Interface contacts:
Residue N233 in protein 1 interacts with residue Q35 in protein 2 (closest heavy-atom distance 3.1 Å).
Residue Q258 in protein 1 interacts with residue S64 in protein 2 (closest heavy-atom distance 3.1 Å).
Residue S64 in protein 1 contacts residue N310 in protein 2 (closest heavy-atom distance 3.4 Å).
Residue R237 in protein 1 is in contact with residue R102 in protein 2 (closest heavy-atom distance 3.2 Å).
Residue E307 in protein 1 contacts residue Y65 in protein 2 (closest heavy-atom distance 3.4 Å).
Residue E229 in protein 1 interacts with residue K305 in protein 2 (closest heavy-atom distance 2.7 Å).
Residue Y65 in protein 1 contacts residue E307 in protein 2 (closest heavy-atom distance 3.1 Å).
Residue R102 in protein 1 contacts residue M238 in protein 2 (closest heavy-atom distance 3.1 Å).
Residue S253 in protein 1 interacts with residue I25 in protein 2 (closest heavy-atom distance 3.4 Å).
Residue M238 in protein 1 is in contact with residue P48 in protein 2 (closest heavy-atom distance 3.6 Å).
Residue K311 in protein 1 is in contact with residue S64 in protein 2 (closest heavy-atom distance 3.0 Å).
Residue N239 in protein 1 interacts with residue R102 in protein 2 (closest heavy-atom distance 3.1 Å).
Residue Y221 in protein 1 is in contact with residue P48 in protein 2 (closest heavy-atom distance 3.3 Å).
Residue Q35 in protein 1 interacts with residue R237 in protein 2 (closest heavy-atom distance 2.9 Å).
Residue Y47 in protein 1 contacts residue Y221 in protein 2 (closest heavy-atom distance 3.5 Å).
Residue V306 in protein 1 is in contact with residue Y65 in protein 2 (closest heavy-atom distance 3.5 Å).
Residue T146 in protein 1 is in contact with residue R230 in protein 2 (closest heavy-atom distance 3.4 Å).
Residue D98 in protein 1 is in contact with residue T244 in protein 2 (closest heavy-atom distance 2.7 Å).
Residue Y65 in protein 1 interacts with residue Q258 in protein 2 (closest heavy-atom distance 3.4 Å).
Residue T244 in protein 1 interacts with residue D98 in protein 2 (closest heavy-atom distance 3.1 Å).
Residue Y65 in protein 1 interacts with residue V306 in protein 2 (closest heavy-atom distance 3.4 Å).
Residue R102 in protein 1 contacts residue N239 in protein 2 (closest heavy-atom distance 3.3 Å).
Residue A24 in protein 1 is in contact with residue A257 in protein 2 (closest heavy-atom distance 3.4 Å).
Residue G50 in protein 1 contacts residue M238 in protein 2 (closest heavy-atom distance 2.8 Å).
Residue A257 in protein 1 contacts residue A24 in protein 2 (closest heavy-atom distance 3.5 Å).
Residue M238 in protein 1 interacts with residue G50 in protein 2 (closest heavy-atom distance 2.8 Å).
Residue Q66 in protein 1 contacts residue Q258 in protein 2 (closest heavy-atom distance 3.6 Å).
Residue P48 in protein 1 interacts with residue Y221 in protein 2 (closest heavy-atom distance 3.5 Å).
Residue M238 in protein 1 interacts with residue Y47 in protein 2 (closest heavy-atom distance 3.5 Å).
Residue S240 in protein 1 contacts residue D98 in protein 2 (closest heavy-atom distance 3.3 Å).
Residue D98 in protein 1 contacts residue S240 in protein 2 (closest heavy-atom distance 2.9 Å).
Residue L232 in protein 1 contacts residue Y247 in protein 2 (closest heavy-atom distance 3.5 Å).
Residue K305 in protein 1 contacts residue E229 in protein 2 (closest heavy-atom distance 3.0 Å).
Residue Y221 in protein 1 contacts residue Y47 in protein 2 (closest heavy-atom distance 3.3 Å).
Residue N310 in protein 1 interacts with residue S64 in protein 2 (closest heavy-atom distance 3.3 Å).
Residue L232 in protein 1 is in contact with residue L245 in protein 2 (closest heavy-atom distance 3.7 Å).
Residue S64 in protein 1 contacts residue K311 in protein 2 (closest heavy-atom distance 3.0 Å).
Residue L245 in protein 1 contacts residue L232 in protein 2 (closest heavy-atom distance 3.7 Å).
Residue D63 in protein 1 contacts residue K311 in protein 2 (closest heavy-atom distance 2.6 Å).
Residue I236 in protein 1 is in contact with residue L245 in protein 2 (closest heavy-atom distance 3.6 Å).
Residue E307 in protein 1 is in contact with residue D225 in protein 2 (closest heavy-atom distance 3.5 Å).
Residue L245 in protein 1 interacts with residue I25 in protein 2 (closest heavy-atom distance 3.6 Å).
Residue E229 in protein 1 contacts residue Y247 in protein 2 (closest heavy-atom distance 3.6 Å).
Residue Y47 in protein 1 contacts residue M238 in protein 2 (closest heavy-atom distance 3.4 Å).
Residue R230 in protein 1 is in contact with residue T146 in protein 2 (closest heavy-atom distance 3.1 Å).
Residue F49 in protein 1 contacts residue M238 in protein 2 (closest heavy-atom distance 3.5 Å).
Residue Q258 in protein 1 interacts with residue Y65 in protein 2 (closest heavy-atom distance 3.6 Å).
Residue P48 in protein 1 is in contact with residue M238 in protein 2 (closest heavy-atom distance 3.4 Å).
Residue I25 in protein 1 interacts with residue S253 in protein 2 (closest heavy-atom distance 3.7 Å).
Residue R102 in protein 1 contacts residue R237 in protein 2 (closest heavy-atom distance 3.1 Å).
Residue S240 in protein 1 interacts with residue R102 in protein 2 (closest heavy-atom distance 3.6 Å).
Residue T243 in protein 1 contacts residue T243 in protein 2 (closest heavy-atom distance 2.9 Å).
Residue W55 in protein 1 contacts residue I254 in protein 2 (closest heavy-atom distance 3.5 Å).
Residue Y247 in protein 1 interacts with residue E229 in protein 2 (closest heavy-atom distance 3.5 Å).
Residue R237 in protein 1 interacts with residue Q35 in protein 2 (closest heavy-atom distance 2.9 Å).
Residue L97 in protein 1 is in contact with residue L250 in protein 2 (closest heavy-atom distance 3.6 Å).
Residue Y247 in protein 1 is in contact with residue L232 in protein 2 (closest heavy-atom distance 3.4 Å).
Residue M238 in protein 1 contacts residue F49 in protein 2 (closest heavy-atom distance 3.6 Å).
Residue K311 in protein 1 is in contact with residue D63 in protein 2 (closest heavy-atom distance 2.8 Å).
Residue M238 in protein 1 is in contact with residue R102 in protein 2 (closest heavy-atom distance 2.9 Å).

Sequence of protein 2:
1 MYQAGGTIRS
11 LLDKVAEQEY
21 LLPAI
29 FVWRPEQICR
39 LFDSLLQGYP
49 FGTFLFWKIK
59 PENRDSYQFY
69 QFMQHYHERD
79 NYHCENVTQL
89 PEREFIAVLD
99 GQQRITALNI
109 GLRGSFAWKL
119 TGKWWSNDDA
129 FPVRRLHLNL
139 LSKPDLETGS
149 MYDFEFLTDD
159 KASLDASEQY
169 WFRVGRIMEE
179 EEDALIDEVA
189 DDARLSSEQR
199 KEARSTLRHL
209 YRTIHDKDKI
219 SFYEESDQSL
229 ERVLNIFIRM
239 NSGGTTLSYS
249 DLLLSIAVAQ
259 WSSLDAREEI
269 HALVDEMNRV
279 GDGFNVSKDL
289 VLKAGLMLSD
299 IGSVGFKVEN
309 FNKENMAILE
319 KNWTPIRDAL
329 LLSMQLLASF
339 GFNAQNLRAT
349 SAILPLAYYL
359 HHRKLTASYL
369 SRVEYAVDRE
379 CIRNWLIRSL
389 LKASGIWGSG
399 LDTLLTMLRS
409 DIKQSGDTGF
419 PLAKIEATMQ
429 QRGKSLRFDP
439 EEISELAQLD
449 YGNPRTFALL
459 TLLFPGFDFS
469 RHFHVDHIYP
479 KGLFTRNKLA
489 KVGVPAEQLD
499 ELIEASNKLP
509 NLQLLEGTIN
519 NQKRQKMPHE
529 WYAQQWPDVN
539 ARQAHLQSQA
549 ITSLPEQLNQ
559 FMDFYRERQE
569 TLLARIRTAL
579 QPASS

This data describes a binding interaction between two proteins.

Sequence of protein 1:
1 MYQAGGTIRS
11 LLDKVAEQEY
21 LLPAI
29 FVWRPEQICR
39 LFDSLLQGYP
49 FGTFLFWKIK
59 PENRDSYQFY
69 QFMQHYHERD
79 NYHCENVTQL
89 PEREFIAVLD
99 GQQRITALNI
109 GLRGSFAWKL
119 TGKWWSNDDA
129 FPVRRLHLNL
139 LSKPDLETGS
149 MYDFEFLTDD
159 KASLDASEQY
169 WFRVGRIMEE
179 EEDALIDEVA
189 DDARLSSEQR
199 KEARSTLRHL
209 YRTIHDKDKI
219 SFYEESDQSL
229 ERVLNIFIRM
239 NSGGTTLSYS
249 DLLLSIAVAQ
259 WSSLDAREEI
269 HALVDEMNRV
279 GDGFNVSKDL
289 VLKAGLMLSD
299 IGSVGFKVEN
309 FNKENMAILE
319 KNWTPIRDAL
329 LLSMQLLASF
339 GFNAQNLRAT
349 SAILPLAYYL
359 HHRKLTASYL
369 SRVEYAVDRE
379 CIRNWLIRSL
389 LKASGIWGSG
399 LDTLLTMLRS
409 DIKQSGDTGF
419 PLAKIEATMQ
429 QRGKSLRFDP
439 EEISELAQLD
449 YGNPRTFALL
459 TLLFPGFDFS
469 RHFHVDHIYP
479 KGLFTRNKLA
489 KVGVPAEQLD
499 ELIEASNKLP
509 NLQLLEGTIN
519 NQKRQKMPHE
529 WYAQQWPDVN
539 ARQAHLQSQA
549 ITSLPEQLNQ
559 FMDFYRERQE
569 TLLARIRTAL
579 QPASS